This data describes a binding interaction between two proteins.

Interface contacts:
Residue L293 in protein 2 is in contact with residue N7 in protein 1 (closest heavy-atom distance 3.4 Å).
Residue L92 in protein 2 interacts with residue A30 in protein 1 (closest heavy-atom distance 3.9 Å).
Residue L138 in protein 2 interacts with residue A31 in protein 1 (closest heavy-atom distance 3.8 Å).
Residue A30 in protein 2 interacts with residue N291 in protein 1 (closest heavy-atom distance 2.9 Å).
Residue T27 in protein 2 contacts residue L138 in protein 1 (closest heavy-atom distance 4.0 Å).
Residue F95 in protein 2 is in contact with residue I29 in protein 1 (closest heavy-atom distance 3.4 Å).
Residue I29 in protein 2 is in contact with residue W290 in protein 1 (closest heavy-atom distance 3.7 Å).
Residue P87 in protein 2 is in contact with residue A30 in protein 1 (closest heavy-atom distance 3.8 Å).
Residue A31 in protein 2 interacts with residue G139 in protein 1 (closest heavy-atom distance 4.0 Å).
Residue L293 in protein 2 is in contact with residue R8 in protein 1 (closest heavy-atom distance 3.4 Å).
Residue G6 in protein 2 contacts residue F295 in protein 1 (closest heavy-atom distance 3.4 Å).
Residue F95 in protein 2 is in contact with residue N7 in protein 1 (closest heavy-atom distance 3.5 Å).
Residue N7 in protein 2 contacts residue F295 in protein 1 (closest heavy-atom distance 4.3 Å).
Residue E34 in protein 2 contacts residue E34 in protein 1 (closest heavy-atom distance 4.3 Å).
Residue E34 in protein 2 interacts with residue L138 in protein 1 (closest heavy-atom distance 3.6 Å).
Residue G32 in protein 2 is in contact with residue G142 in protein 1 (closest heavy-atom distance 4.3 Å).
Residue I29 in protein 2 contacts residue L293 in protein 1 (closest heavy-atom distance 3.6 Å).
Residue L25 in protein 2 contacts residue E34 in protein 1 (closest heavy-atom distance 3.6 Å).
Residue N7 in protein 2 is in contact with residue L293 in protein 1 (closest heavy-atom distance 4.1 Å).
Residue L293 in protein 2 contacts residue A30 in protein 1 (closest heavy-atom distance 3.4 Å).
Residue L92 in protein 2 is in contact with residue I29 in protein 1 (closest heavy-atom distance 4.2 Å).
Residue F295 in protein 2 interacts with residue R8 in protein 1 (closest heavy-atom distance 4.0 Å).
Residue I29 in protein 2 is in contact with residue F95 in protein 1 (closest heavy-atom distance 3.8 Å).
Residue N13 in protein 2 contacts residue L25 in protein 1 (closest heavy-atom distance 3.3 Å).
Residue R10 in protein 2 interacts with residue G86 in protein 1 (closest heavy-atom distance 4.1 Å).
Residue P87 in protein 2 interacts with residue I29 in protein 1 (closest heavy-atom distance 3.3 Å).
Residue N7 in protein 2 is in contact with residue K294 in protein 1 (closest heavy-atom distance 3.0 Å).
Residue F95 in protein 2 contacts residue A30 in protein 1 (closest heavy-atom distance 4.1 Å).
Residue F295 in protein 2 interacts with residue N7 in protein 1 (closest heavy-atom distance 4.3 Å).
Residue R4 in protein 2 is in contact with residue F95 in protein 1 (closest heavy-atom distance 3.6 Å).
Residue G86 in protein 2 contacts residue G32 in protein 1 (closest heavy-atom distance 4.4 Å).
Residue E2 in protein 2 interacts with residue D91 in protein 1 (closest heavy-atom distance 3.7 Å).
Residue R8 in protein 2 contacts residue F295 in protein 1 (closest heavy-atom distance 4.0 Å).
Residue R8 in protein 2 interacts with residue L293 in protein 1 (closest heavy-atom distance 3.7 Å).
Residue K294 in protein 2 is in contact with residue R8 in protein 1 (closest heavy-atom distance 3.1 Å).
Residue A30 in protein 2 interacts with residue L293 in protein 1 (closest heavy-atom distance 3.6 Å).
Residue F95 in protein 2 is in contact with residue R8 in protein 1 (closest heavy-atom distance 4.3 Å).
Residue P87 in protein 2 interacts with residue A31 in protein 1 (closest heavy-atom distance 3.9 Å).
Residue T27 in protein 2 contacts residue P87 in protein 1 (closest heavy-atom distance 4.5 Å).
Residue G32 in protein 2 contacts residue G137 in protein 1 (closest heavy-atom distance 4.3 Å).
Residue W70 in protein 2 is in contact with residue F295 in protein 1 (closest heavy-atom distance 3.1 Å).
Residue K294 in protein 2 is in contact with residue N7 in protein 1 (closest heavy-atom distance 3.6 Å).
Residue I29 in protein 2 contacts residue L92 in protein 1 (closest heavy-atom distance 3.6 Å).
Residue R10 in protein 2 interacts with residue F95 in protein 1 (closest heavy-atom distance 3.7 Å).
Residue E33 in protein 2 interacts with residue G139 in protein 1 (closest heavy-atom distance 4.0 Å).
Residue G32 in protein 2 is in contact with residue G139 in protein 1 (closest heavy-atom distance 2.5 Å).
Residue R8 in protein 2 is in contact with residue K294 in protein 1 (closest heavy-atom distance 4.2 Å).
Residue L138 in protein 2 is in contact with residue G32 in protein 1 (closest heavy-atom distance 3.3 Å).
Residue E33 in protein 2 interacts with residue L138 in protein 1 (closest heavy-atom distance 4.5 Å).
Residue W290 in protein 2 contacts residue A30 in protein 1 (closest heavy-atom distance 3.9 Å).
Residue E34 in protein 2 is in contact with residue L84 in protein 1 (closest heavy-atom distance 3.9 Å).
Residue G32 in protein 2 is in contact with residue L138 in protein 1 (closest heavy-atom distance 3.1 Å).
Residue F295 in protein 2 is in contact with residue G6 in protein 1 (closest heavy-atom distance 4.0 Å).
Residue R69 in protein 2 contacts residue F295 in protein 1 (closest heavy-atom distance 3.8 Å).
Residue R10 in protein 2 is in contact with residue P87 in protein 1 (closest heavy-atom distance 3.6 Å).
Residue A30 in protein 2 interacts with residue W290 in protein 1 (closest heavy-atom distance 3.4 Å).
Residue Y9 in protein 2 contacts residue F295 in protein 1 (closest heavy-atom distance 3.3 Å).
Residue E2 in protein 2 is in contact with residue F95 in protein 1 (closest heavy-atom distance 3.5 Å).
Residue P87 in protein 2 contacts residue G32 in protein 1 (closest heavy-atom distance 3.5 Å).
Residue G6 in protein 2 contacts residue K294 in protein 1 (closest heavy-atom distance 3.8 Å).

Sequence of protein 1:
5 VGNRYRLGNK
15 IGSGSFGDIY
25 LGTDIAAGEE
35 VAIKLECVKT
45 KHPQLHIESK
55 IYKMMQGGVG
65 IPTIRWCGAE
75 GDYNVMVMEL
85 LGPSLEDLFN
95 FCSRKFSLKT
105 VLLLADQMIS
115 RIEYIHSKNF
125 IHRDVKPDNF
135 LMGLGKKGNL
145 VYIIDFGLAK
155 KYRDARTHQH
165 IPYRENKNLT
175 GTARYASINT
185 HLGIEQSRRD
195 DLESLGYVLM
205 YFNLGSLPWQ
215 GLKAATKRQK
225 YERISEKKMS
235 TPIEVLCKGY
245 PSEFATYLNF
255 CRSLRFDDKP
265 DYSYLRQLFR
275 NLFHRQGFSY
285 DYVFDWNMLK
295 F

Sequence of protein 2:
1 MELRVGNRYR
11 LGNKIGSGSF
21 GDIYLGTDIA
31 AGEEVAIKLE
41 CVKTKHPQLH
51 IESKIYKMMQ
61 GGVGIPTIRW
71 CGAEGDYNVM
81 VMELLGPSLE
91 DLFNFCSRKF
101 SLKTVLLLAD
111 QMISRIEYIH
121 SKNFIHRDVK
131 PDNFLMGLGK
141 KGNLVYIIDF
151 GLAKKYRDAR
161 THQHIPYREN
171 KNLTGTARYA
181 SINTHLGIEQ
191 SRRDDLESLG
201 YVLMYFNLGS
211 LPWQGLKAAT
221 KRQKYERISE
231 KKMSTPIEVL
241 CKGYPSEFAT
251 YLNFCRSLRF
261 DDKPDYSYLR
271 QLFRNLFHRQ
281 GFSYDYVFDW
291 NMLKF